Sequence of protein 1:
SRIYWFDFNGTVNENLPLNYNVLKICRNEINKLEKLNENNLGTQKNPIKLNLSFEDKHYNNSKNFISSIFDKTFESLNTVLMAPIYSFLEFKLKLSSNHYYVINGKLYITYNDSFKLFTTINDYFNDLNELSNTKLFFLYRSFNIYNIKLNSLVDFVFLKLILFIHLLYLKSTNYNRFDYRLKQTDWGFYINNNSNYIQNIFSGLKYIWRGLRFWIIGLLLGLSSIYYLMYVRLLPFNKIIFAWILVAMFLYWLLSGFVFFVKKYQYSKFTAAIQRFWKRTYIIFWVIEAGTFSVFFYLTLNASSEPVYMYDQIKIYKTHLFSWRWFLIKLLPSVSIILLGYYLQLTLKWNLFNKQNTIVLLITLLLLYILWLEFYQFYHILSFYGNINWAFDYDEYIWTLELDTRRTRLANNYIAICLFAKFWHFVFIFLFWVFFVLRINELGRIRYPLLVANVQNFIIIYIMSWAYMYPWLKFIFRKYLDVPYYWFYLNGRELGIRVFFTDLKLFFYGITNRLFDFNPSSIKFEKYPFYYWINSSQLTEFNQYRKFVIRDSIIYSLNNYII

Contacts between the two chains:
Residue W421 in protein 1 is in contact with residue L232 in protein 2 (closest heavy-atom distance 3.5 Å).
Residue I429 in protein 1 contacts residue K234 in protein 2 (closest heavy-atom distance 3.3 Å).
Residue T431 in protein 1 is in contact with residue L232 in protein 2 (closest heavy-atom distance 3.3 Å).
Residue W430 in protein 1 is in contact with residue T233 in protein 2 (closest heavy-atom distance 3.1 Å).
Residue W430 in protein 1 contacts residue L232 in protein 2 (closest heavy-atom distance 3.8 Å).
Residue W421 in protein 1 contacts residue T233 in protein 2 (closest heavy-atom distance 4.2 Å).
Residue I429 in protein 1 contacts residue T233 in protein 2 (closest heavy-atom distance 3.7 Å).
Residue W421 in protein 1 contacts residue K234 in protein 2 (closest heavy-atom distance 3.8 Å).
Residue L432 in protein 1 contacts residue L232 in protein 2 (closest heavy-atom distance 2.9 Å).
Residue E433 in protein 1 interacts with residue K231 in protein 2 (closest heavy-atom distance 3.3 Å).
Residue W430 in protein 1 interacts with residue K234 in protein 2 (closest heavy-atom distance 3.5 Å).
Residue T431 in protein 1 is in contact with residue K231 in protein 2 (closest heavy-atom distance 3.8 Å).
Residue T431 in protein 1 contacts residue T233 in protein 2 (closest heavy-atom distance 3.9 Å).
Residue L432 in protein 1 is in contact with residue K231 in protein 2 (closest heavy-atom distance 3.9 Å).

The following describes two proteins that form a bound complex.

Sequence of protein 2:
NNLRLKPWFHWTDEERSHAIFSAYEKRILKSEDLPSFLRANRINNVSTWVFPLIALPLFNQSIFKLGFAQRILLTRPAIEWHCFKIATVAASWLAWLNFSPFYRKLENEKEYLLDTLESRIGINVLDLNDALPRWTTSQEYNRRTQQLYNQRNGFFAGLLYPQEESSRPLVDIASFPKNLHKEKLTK